The following describes two proteins that form a bound complex.

Sequence of protein 2:
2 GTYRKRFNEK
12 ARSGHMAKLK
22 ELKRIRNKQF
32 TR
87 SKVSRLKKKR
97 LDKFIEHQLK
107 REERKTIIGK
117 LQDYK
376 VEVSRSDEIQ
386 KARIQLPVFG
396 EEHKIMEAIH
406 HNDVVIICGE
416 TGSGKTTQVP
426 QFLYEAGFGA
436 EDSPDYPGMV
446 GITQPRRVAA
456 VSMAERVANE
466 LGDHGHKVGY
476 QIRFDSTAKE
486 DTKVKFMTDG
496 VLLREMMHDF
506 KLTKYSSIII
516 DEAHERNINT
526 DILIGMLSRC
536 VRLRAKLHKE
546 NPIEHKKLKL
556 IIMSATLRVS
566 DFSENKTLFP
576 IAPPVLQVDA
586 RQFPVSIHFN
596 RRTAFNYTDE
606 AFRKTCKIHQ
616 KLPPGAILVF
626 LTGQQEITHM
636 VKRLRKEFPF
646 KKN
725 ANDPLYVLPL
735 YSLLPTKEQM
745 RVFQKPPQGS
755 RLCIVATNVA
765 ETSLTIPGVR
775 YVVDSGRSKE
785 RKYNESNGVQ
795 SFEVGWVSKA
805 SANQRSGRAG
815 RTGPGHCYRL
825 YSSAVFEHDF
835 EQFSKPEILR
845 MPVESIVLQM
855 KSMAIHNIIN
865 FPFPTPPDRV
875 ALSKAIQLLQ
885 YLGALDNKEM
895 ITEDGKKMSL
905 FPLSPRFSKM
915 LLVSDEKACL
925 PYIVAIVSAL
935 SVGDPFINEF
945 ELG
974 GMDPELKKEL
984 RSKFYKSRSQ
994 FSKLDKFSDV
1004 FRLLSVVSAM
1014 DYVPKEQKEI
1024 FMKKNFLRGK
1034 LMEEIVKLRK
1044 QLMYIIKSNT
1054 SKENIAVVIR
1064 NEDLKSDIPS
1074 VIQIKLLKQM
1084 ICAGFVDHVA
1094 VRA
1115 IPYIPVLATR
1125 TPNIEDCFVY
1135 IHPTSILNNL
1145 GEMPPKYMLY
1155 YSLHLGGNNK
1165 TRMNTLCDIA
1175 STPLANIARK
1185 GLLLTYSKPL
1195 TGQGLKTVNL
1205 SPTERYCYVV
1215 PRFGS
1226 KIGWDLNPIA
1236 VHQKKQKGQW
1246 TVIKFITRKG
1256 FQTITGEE

Interface contacts:
Residue K1242 in protein 2 contacts residue R110 in protein 1 (closest heavy-atom distance 4.9 Å).
Residue K1242 in protein 2 is in contact with residue N111 in protein 1 (closest heavy-atom distance 3.1 Å).
Residue G1243 in protein 2 is in contact with residue N111 in protein 1 (closest heavy-atom distance 3.3 Å).

Sequence of protein 1:
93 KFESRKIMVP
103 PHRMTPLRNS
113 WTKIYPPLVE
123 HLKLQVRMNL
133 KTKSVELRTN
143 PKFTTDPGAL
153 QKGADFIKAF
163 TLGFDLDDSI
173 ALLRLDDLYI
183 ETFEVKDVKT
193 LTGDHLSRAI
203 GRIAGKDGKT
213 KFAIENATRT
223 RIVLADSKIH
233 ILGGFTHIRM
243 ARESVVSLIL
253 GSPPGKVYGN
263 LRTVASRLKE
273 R